Contacts between the two chains:
Residue S74 in protein 2 interacts with residue R103 in protein 1 (closest heavy-atom distance 4.8 Å).
Residue L248 in protein 2 interacts with residue L106 in protein 1 (closest heavy-atom distance 4.0 Å).
Residue V195 in protein 2 contacts residue W111 in protein 1 (closest heavy-atom distance 3.5 Å).
Residue Y240 in protein 2 contacts residue R103 in protein 1 (closest heavy-atom distance 3.3 Å).
Residue D194 in protein 2 interacts with residue N58 in protein 1 (closest heavy-atom distance 4.4 Å).
Residue G73 in protein 2 contacts residue G105 in protein 1 (closest heavy-atom distance 4.7 Å).
Residue D194 in protein 2 interacts with residue T50 in protein 1 (closest heavy-atom distance 4.4 Å).
Residue A72 in protein 2 interacts with residue L106 in protein 1 (closest heavy-atom distance 3.7 Å).
Residue L193 in protein 2 interacts with residue N58 in protein 1 (closest heavy-atom distance 4.8 Å).
Residue S220 in protein 2 interacts with residue L106 in protein 1 (closest heavy-atom distance 3.4 Å).
Residue M222 in protein 2 is in contact with residue L106 in protein 1 (closest heavy-atom distance 3.9 Å).
Residue I233 in protein 2 interacts with residue L106 in protein 1 (closest heavy-atom distance 4.0 Å).
Residue K221 in protein 2 interacts with residue T98 in protein 1 (closest heavy-atom distance 3.5 Å).
Residue L193 in protein 2 interacts with residue T52 in protein 1 (closest heavy-atom distance 4.6 Å).
Residue L196 in protein 2 interacts with residue E46 in protein 1 (closest heavy-atom distance 4.0 Å).
Residue K221 in protein 2 is in contact with residue T107 in protein 1 (closest heavy-atom distance 3.6 Å).
Residue G73 in protein 2 interacts with residue Y104 in protein 1 (closest heavy-atom distance 3.4 Å).
Residue V195 in protein 2 contacts residue D109 in protein 1 (closest heavy-atom distance 3.2 Å).
Residue G191 in protein 2 is in contact with residue S53 in protein 1 (closest heavy-atom distance 3.3 Å).
Residue V195 in protein 2 interacts with residue Y37 in protein 1 (closest heavy-atom distance 3.2 Å).
Residue D194 in protein 2 interacts with residue L47 in protein 1 (closest heavy-atom distance 3.9 Å).
Residue A72 in protein 2 interacts with residue Y104 in protein 1 (closest heavy-atom distance 5.0 Å).
Residue F245 in protein 2 is in contact with residue Y108 in protein 1 (closest heavy-atom distance 4.4 Å).
Residue Y192 in protein 2 contacts residue G54 in protein 1 (closest heavy-atom distance 3.7 Å).
Residue E223 in protein 2 interacts with residue D109 in protein 1 (closest heavy-atom distance 2.8 Å).
Residue L234 in protein 2 interacts with residue Y104 in protein 1 (closest heavy-atom distance 4.5 Å).
Residue L196 in protein 2 interacts with residue R45 in protein 1 (closest heavy-atom distance 3.3 Å).
Residue Y240 in protein 2 is in contact with residue Y104 in protein 1 (closest heavy-atom distance 3.0 Å).
Residue L225 in protein 2 is in contact with residue L106 in protein 1 (closest heavy-atom distance 3.8 Å).
Residue S74 in protein 2 contacts residue Y104 in protein 1 (closest heavy-atom distance 3.4 Å).
Residue S220 in protein 2 is in contact with residue G105 in protein 1 (closest heavy-atom distance 3.3 Å).
Residue K221 in protein 2 interacts with residue S53 in protein 1 (closest heavy-atom distance 4.9 Å).
Residue M222 in protein 2 interacts with residue Y108 in protein 1 (closest heavy-atom distance 3.5 Å).
Residue Q252 in protein 2 interacts with residue R103 in protein 1 (closest heavy-atom distance 4.3 Å).
Residue E223 in protein 2 contacts residue T107 in protein 1 (closest heavy-atom distance 3.6 Å).
Residue M222 in protein 2 contacts residue T107 in protein 1 (closest heavy-atom distance 2.9 Å).
Residue D194 in protein 2 is in contact with residue Y37 in protein 1 (closest heavy-atom distance 3.4 Å).
Residue Y192 in protein 2 is in contact with residue T52 in protein 1 (closest heavy-atom distance 3.8 Å).
Residue E198 in protein 2 is in contact with residue D109 in protein 1 (closest heavy-atom distance 4.6 Å).
Residue K226 in protein 2 contacts residue Y108 in protein 1 (closest heavy-atom distance 3.0 Å).
Residue M222 in protein 2 contacts residue V101 in protein 1 (closest heavy-atom distance 4.6 Å).
Residue H235 in protein 2 contacts residue Y104 in protein 1 (closest heavy-atom distance 3.7 Å).
Residue L196 in protein 2 interacts with residue L47 in protein 1 (closest heavy-atom distance 4.5 Å).
Residue F190 in protein 2 contacts residue S53 in protein 1 (closest heavy-atom distance 4.8 Å).
Residue K221 in protein 2 interacts with residue D109 in protein 1 (closest heavy-atom distance 3.1 Å).
Residue V195 in protein 2 is in contact with residue H96 in protein 1 (closest heavy-atom distance 3.4 Å).
Residue L196 in protein 2 is in contact with residue W111 in protein 1 (closest heavy-atom distance 4.1 Å).
Residue G191 in protein 2 contacts residue T52 in protein 1 (closest heavy-atom distance 3.2 Å).
Residue G191 in protein 2 contacts residue G54 in protein 1 (closest heavy-atom distance 3.5 Å).
Residue L196 in protein 2 contacts residue Y37 in protein 1 (closest heavy-atom distance 3.8 Å).
Residue G73 in protein 2 contacts residue L106 in protein 1 (closest heavy-atom distance 4.8 Å).
Residue Y192 in protein 2 interacts with residue S56 in protein 1 (closest heavy-atom distance 3.3 Å).
Residue E223 in protein 2 interacts with residue Y108 in protein 1 (closest heavy-atom distance 3.5 Å).
Residue Y192 in protein 2 interacts with residue N58 in protein 1 (closest heavy-atom distance 4.1 Å).
Residue S74 in protein 2 interacts with residue G105 in protein 1 (closest heavy-atom distance 3.5 Å).
Residue S220 in protein 2 interacts with residue T107 in protein 1 (closest heavy-atom distance 2.9 Å).
Residue H235 in protein 2 interacts with residue R103 in protein 1 (closest heavy-atom distance 4.7 Å).
Residue I233 in protein 2 contacts residue Y104 in protein 1 (closest heavy-atom distance 3.5 Å).

Sequence of protein 1:
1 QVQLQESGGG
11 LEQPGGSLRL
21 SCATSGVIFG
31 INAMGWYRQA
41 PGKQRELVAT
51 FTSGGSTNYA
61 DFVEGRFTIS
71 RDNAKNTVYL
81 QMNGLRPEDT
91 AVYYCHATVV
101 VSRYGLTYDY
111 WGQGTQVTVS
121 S

Sequence of protein 2:
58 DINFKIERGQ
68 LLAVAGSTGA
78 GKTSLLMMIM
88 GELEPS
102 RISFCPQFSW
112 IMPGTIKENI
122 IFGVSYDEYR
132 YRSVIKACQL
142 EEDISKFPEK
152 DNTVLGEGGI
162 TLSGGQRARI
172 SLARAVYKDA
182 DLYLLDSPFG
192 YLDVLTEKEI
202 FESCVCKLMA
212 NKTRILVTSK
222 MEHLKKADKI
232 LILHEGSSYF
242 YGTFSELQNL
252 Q

This data describes a binding interaction between two proteins.